Sequence of chain A:
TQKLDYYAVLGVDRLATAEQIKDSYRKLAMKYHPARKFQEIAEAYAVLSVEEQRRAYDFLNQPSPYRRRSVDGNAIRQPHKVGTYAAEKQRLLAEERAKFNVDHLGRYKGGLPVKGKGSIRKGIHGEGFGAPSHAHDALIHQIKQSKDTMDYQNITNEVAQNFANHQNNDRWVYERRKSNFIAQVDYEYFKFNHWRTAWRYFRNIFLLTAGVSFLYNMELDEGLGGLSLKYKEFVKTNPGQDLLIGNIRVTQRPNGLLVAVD

The following describes two proteins that form a bound complex.

Contacts between the two chains:
Residue V258 in chain A contacts residue I27 in chain B (closest heavy-atom distance 4.1 Å).
Residue L266 in chain A interacts with residue N17 in chain B (closest heavy-atom distance 3.4 Å).
Residue K190 in chain A is in contact with residue D226 in chain B (closest heavy-atom distance 3.1 Å).
Residue D308 in chain A is in contact with residue N12 in chain B (closest heavy-atom distance 2.4 Å).
Residue F175 in chain A interacts with residue F221 in chain B (closest heavy-atom distance 4.1 Å).
Residue Y262 in chain A interacts with residue I21 in chain B (closest heavy-atom distance 4.2 Å).
Residue K190 in chain A is in contact with residue M220 in chain B (closest heavy-atom distance 4.0 Å).
Residue S259 in chain A is in contact with residue I27 in chain B (closest heavy-atom distance 4.3 Å).
Residue S259 in chain A interacts with residue I24 in chain B (closest heavy-atom distance 4.0 Å).
Residue S259 in chain A interacts with residue P29 in chain B (closest heavy-atom distance 4.4 Å).
Residue N293 in chain A is in contact with residue N12 in chain B (closest heavy-atom distance 4.0 Å).
Residue T255 in chain A interacts with residue I27 in chain B (closest heavy-atom distance 2.9 Å).
Residue K190 in chain A is in contact with residue F221 in chain B (closest heavy-atom distance 3.6 Å).
Residue I294 in chain A is in contact with residue I14 in chain B (closest heavy-atom distance 4.3 Å).
Residue K190 in chain A is in contact with residue D222 in chain B (closest heavy-atom distance 4.7 Å).
Residue K193 in chain A contacts residue F227 in chain B (closest heavy-atom distance 4.1 Å).
Residue V307 in chain A contacts residue I14 in chain B (closest heavy-atom distance 4.4 Å).
Residue K163 in chain A interacts with residue T219 in chain B (closest heavy-atom distance 2.7 Å).
Residue Y262 in chain A contacts residue F16 in chain B (closest heavy-atom distance 4.8 Å).
Residue Y262 in chain A interacts with residue I24 in chain B (closest heavy-atom distance 3.6 Å).
Residue K163 in chain A contacts residue M220 in chain B (closest heavy-atom distance 3.6 Å).
Residue D308 in chain A is in contact with residue I14 in chain B (closest heavy-atom distance 3.9 Å).
Residue L266 in chain A interacts with residue I13 in chain B (closest heavy-atom distance 4.4 Å).
Residue I186 in chain A is in contact with residue F221 in chain B (closest heavy-atom distance 3.5 Å).
Residue I166 in chain A contacts residue M220 in chain B (closest heavy-atom distance 3.6 Å).
Residue D194 in chain A contacts residue F227 in chain B (closest heavy-atom distance 3.5 Å).
Residue N263 in chain A interacts with residue I24 in chain B (closest heavy-atom distance 3.9 Å).
Residue K193 in chain A is in contact with residue K225 in chain B (closest heavy-atom distance 3.2 Å).
Residue G174 in chain A interacts with residue M220 in chain B (closest heavy-atom distance 4.5 Å).
Residue Y262 in chain A is in contact with residue I20 in chain B (closest heavy-atom distance 3.3 Å).
Residue S259 in chain A interacts with residue T28 in chain B (closest heavy-atom distance 3.8 Å).
Residue A256 in chain A is in contact with residue I27 in chain B (closest heavy-atom distance 4.5 Å).
Residue I189 in chain A interacts with residue F221 in chain B (closest heavy-atom distance 3.8 Å).
Residue G176 in chain A contacts residue M220 in chain B (closest heavy-atom distance 5.0 Å).
Residue K193 in chain A contacts residue D226 in chain B (closest heavy-atom distance 3.6 Å).
Residue Y262 in chain A contacts residue N17 in chain B (closest heavy-atom distance 2.4 Å).
Residue I294 in chain A interacts with residue I13 in chain B (closest heavy-atom distance 4.1 Å).
Residue A306 in chain A contacts residue I14 in chain B (closest heavy-atom distance 3.8 Å).
Residue T255 in chain A contacts residue T28 in chain B (closest heavy-atom distance 4.7 Å).
Residue G162 in chain A contacts residue T219 in chain B (closest heavy-atom distance 3.5 Å).
Residue A256 in chain A is in contact with residue P29 in chain B (closest heavy-atom distance 4.1 Å).
Residue F175 in chain A contacts residue M220 in chain B (closest heavy-atom distance 3.3 Å).
Residue T255 in chain A interacts with residue P29 in chain B (closest heavy-atom distance 4.0 Å).
Residue V258 in chain A is in contact with residue I24 in chain B (closest heavy-atom distance 4.2 Å).
Residue L254 in chain A is in contact with residue I27 in chain B (closest heavy-atom distance 3.9 Å).
Residue I294 in chain A is in contact with residue N12 in chain B (closest heavy-atom distance 4.0 Å).
Residue W218 in chain A is in contact with residue K111 in chain B (closest heavy-atom distance 3.8 Å).

Sequence of chain B:
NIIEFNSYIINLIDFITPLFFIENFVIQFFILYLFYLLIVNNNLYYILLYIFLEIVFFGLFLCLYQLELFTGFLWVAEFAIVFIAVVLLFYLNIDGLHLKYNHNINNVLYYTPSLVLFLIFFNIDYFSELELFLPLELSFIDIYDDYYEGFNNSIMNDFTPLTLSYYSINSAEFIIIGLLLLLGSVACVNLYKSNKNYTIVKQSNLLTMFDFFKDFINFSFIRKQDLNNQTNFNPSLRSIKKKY